The following describes two proteins that form a bound complex.

Sequence of protein 1:
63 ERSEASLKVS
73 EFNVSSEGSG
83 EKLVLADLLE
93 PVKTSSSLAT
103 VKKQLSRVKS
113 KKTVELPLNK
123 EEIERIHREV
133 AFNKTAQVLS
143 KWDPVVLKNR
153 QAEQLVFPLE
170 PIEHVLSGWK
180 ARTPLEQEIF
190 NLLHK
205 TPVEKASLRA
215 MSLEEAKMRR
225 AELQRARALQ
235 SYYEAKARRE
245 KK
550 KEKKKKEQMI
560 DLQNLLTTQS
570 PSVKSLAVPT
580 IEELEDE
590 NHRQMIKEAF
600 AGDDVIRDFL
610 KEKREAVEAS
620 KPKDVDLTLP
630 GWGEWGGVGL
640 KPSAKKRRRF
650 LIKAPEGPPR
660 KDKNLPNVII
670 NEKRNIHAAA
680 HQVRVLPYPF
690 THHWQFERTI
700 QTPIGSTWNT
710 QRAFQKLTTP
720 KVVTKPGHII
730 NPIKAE

Sequence of protein 2:
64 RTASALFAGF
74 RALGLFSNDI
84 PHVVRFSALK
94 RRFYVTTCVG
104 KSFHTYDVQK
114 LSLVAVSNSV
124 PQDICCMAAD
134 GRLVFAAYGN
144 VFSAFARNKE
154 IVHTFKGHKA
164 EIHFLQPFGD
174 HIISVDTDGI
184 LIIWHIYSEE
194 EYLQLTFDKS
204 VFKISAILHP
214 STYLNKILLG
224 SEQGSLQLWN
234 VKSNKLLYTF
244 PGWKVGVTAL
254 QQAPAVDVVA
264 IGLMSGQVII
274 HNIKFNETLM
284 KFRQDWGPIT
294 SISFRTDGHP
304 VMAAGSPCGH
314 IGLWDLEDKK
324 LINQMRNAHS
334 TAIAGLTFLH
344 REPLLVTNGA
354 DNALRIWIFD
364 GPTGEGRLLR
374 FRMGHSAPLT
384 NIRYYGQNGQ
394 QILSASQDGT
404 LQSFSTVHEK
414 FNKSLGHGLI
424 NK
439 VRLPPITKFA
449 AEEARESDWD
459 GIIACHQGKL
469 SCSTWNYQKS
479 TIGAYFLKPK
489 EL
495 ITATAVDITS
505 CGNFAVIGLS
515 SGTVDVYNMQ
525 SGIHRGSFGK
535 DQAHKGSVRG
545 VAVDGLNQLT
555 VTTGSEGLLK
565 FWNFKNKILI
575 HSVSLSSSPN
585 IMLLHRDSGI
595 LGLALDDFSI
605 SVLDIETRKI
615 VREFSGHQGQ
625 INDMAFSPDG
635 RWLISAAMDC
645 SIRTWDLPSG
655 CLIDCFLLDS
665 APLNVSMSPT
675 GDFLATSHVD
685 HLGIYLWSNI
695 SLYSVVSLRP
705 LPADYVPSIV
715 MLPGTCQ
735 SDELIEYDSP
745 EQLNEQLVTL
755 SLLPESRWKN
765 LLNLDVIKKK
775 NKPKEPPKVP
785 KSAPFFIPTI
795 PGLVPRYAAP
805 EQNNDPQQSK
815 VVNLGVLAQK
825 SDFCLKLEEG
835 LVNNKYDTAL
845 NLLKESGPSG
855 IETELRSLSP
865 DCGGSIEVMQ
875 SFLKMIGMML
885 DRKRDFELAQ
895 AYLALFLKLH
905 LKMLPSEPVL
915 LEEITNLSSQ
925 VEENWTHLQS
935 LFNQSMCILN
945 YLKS

Contacts between the two chains:
Residue R135 in protein 2 contacts residue E586 in protein 1 (closest heavy-atom distance 3.0 Å).
Residue R150 in protein 2 contacts residue E584 in protein 1 (closest heavy-atom distance 5.0 Å).
Residue R135 in protein 2 interacts with residue D585 in protein 1 (closest heavy-atom distance 4.9 Å).
Residue R150 in protein 2 is in contact with residue D585 in protein 1 (closest heavy-atom distance 4.7 Å).
Residue L92 in protein 2 interacts with residue E586 in protein 1 (closest heavy-atom distance 3.7 Å).
Residue L92 in protein 2 contacts residue L583 in protein 1 (closest heavy-atom distance 3.9 Å).
Residue L92 in protein 2 interacts with residue E582 in protein 1 (closest heavy-atom distance 4.2 Å).